These two protein chains interact to form a complex.

Contacts between the two chains:
Residue Y135 in the first protein interacts with residue D211 in the second protein (closest heavy-atom distance 3.1 Å).
Residue V155 in the first protein interacts with residue V210 in the second protein (closest heavy-atom distance 3.6 Å).
Residue G60 in the first protein interacts with residue A220 in the second protein (closest heavy-atom distance 3.4 Å).
Residue S170 in the first protein interacts with residue R214 in the second protein (closest heavy-atom distance 2.8 Å).
Residue F35 in the first protein interacts with residue R219 in the second protein (closest heavy-atom distance 3.4 Å).
Residue P154 in the first protein is in contact with residue D211 in the second protein (closest heavy-atom distance 4.9 Å).
Residue P154 in the first protein contacts residue P212 in the second protein (closest heavy-atom distance 4.4 Å).
Residue G60 in the first protein is in contact with residue I249 in the second protein (closest heavy-atom distance 3.7 Å).
Residue G167 in the first protein contacts residue R214 in the second protein (closest heavy-atom distance 3.8 Å).
Residue A171 in the first protein interacts with residue R214 in the second protein (closest heavy-atom distance 3.3 Å).
Residue Y216 in the first protein contacts residue R219 in the second protein (closest heavy-atom distance 3.4 Å).
Residue Y33 in the first protein contacts residue F191 in the second protein (closest heavy-atom distance 3.7 Å).
Residue F61 in the first protein is in contact with residue I249 in the second protein (closest heavy-atom distance 3.6 Å).
Residue Y216 in the first protein is in contact with residue A220 in the second protein (closest heavy-atom distance 3.2 Å).
Residue Y33 in the first protein contacts residue F217 in the second protein (closest heavy-atom distance 4.7 Å).
Residue Y133 in the first protein is in contact with residue F191 in the second protein (closest heavy-atom distance 3.7 Å).
Residue S168 in the first protein contacts residue R219 in the second protein (closest heavy-atom distance 4.3 Å).
Residue S168 in the first protein is in contact with residue L213 in the second protein (closest heavy-atom distance 4.1 Å).
Residue F35 in the first protein contacts residue F217 in the second protein (closest heavy-atom distance 4.0 Å).
Residue Y132 in the first protein is in contact with residue F191 in the second protein (closest heavy-atom distance 4.5 Å).
Residue P131 in the first protein contacts residue F191 in the second protein (closest heavy-atom distance 3.9 Å).
Residue R128 in the first protein is in contact with residue V193 in the second protein (closest heavy-atom distance 3.5 Å).
Residue S168 in the first protein is in contact with residue R214 in the second protein (closest heavy-atom distance 4.1 Å).
Residue D153 in the first protein is in contact with residue I209 in the second protein (closest heavy-atom distance 4.0 Å).
Residue P154 in the first protein contacts residue F191 in the second protein (closest heavy-atom distance 4.0 Å).
Residue Y135 in the first protein is in contact with residue V210 in the second protein (closest heavy-atom distance 4.8 Å).
Residue Y135 in the first protein is in contact with residue P212 in the second protein (closest heavy-atom distance 3.3 Å).
Residue Y133 in the first protein contacts residue P212 in the second protein (closest heavy-atom distance 3.5 Å).
Residue Y135 in the first protein is in contact with residue L213 in the second protein (closest heavy-atom distance 3.4 Å).
Residue P154 in the first protein is in contact with residue V210 in the second protein (closest heavy-atom distance 3.2 Å).
Residue D153 in the first protein contacts residue V210 in the second protein (closest heavy-atom distance 3.5 Å).
Residue F61 in the first protein is in contact with residue I222 in the second protein (closest heavy-atom distance 3.9 Å).
Residue F61 in the first protein contacts residue P245 in the second protein (closest heavy-atom distance 4.5 Å).
Residue F61 in the first protein is in contact with residue A220 in the second protein (closest heavy-atom distance 3.7 Å).
Residue F35 in the first protein is in contact with residue L213 in the second protein (closest heavy-atom distance 3.6 Å).
Residue G167 in the first protein is in contact with residue L213 in the second protein (closest heavy-atom distance 3.8 Å).
Residue A34 in the first protein is in contact with residue F217 in the second protein (closest heavy-atom distance 5.0 Å).
Residue Y133 in the first protein interacts with residue F217 in the second protein (closest heavy-atom distance 3.2 Å).
Residue S157 in the first protein interacts with residue I209 in the second protein (closest heavy-atom distance 3.8 Å).
Residue Y133 in the first protein interacts with residue L213 in the second protein (closest heavy-atom distance 3.3 Å).

Sequence of the second protein:
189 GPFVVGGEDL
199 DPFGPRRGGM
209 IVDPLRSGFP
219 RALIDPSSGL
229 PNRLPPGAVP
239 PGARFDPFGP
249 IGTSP

Sequence of the first protein:
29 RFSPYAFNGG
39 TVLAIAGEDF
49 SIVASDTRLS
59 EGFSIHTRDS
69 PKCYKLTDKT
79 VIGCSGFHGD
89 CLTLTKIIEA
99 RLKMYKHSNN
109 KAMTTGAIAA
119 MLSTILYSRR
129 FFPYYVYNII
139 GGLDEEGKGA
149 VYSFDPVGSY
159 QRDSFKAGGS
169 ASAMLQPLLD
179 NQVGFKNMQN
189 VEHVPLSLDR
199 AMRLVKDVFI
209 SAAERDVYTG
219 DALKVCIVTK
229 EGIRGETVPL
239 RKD